Sequence of protein 1:
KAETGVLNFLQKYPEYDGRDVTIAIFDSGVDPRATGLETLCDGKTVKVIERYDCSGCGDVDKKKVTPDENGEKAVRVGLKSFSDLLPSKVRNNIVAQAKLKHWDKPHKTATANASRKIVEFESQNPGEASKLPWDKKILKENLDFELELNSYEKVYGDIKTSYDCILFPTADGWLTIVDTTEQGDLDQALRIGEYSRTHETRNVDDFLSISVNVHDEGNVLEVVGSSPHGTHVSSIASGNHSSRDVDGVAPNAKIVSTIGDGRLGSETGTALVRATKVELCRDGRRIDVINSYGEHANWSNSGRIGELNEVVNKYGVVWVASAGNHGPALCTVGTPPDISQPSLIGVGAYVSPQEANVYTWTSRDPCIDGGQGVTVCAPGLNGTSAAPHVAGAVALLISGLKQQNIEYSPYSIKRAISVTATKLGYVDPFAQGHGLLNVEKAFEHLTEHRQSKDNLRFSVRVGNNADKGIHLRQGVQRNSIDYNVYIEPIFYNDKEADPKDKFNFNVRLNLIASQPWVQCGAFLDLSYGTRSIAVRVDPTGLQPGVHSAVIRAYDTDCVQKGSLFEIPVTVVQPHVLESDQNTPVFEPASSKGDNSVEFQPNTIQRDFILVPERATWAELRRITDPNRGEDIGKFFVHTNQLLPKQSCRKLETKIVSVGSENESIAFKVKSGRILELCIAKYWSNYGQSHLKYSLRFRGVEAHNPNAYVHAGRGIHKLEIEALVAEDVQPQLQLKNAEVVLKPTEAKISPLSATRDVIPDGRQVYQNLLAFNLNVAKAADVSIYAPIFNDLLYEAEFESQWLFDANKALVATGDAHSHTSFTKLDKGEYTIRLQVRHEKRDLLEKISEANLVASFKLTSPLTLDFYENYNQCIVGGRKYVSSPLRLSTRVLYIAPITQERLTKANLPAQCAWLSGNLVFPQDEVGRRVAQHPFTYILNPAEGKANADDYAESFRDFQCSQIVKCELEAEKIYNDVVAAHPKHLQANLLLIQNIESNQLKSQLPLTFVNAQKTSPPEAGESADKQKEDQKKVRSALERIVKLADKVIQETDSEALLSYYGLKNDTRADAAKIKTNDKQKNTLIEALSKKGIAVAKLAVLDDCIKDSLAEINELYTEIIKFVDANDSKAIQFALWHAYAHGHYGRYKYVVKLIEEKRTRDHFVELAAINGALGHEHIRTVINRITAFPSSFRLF

Contacts between the two chains:
Residue Y790 in protein 2 is in contact with residue N788 in protein 1 (closest heavy-atom distance 3.4 Å).
Residue R796 in protein 2 is in contact with residue W997 in protein 1 (closest heavy-atom distance 3.1 Å).
Residue K800 in protein 2 interacts with residue Q726 in protein 1 (closest heavy-atom distance 3.2 Å).
Residue Y954 in protein 2 is in contact with residue L874 in protein 1 (closest heavy-atom distance 3.4 Å).
Residue Q726 in protein 2 interacts with residue E802 in protein 1 (closest heavy-atom distance 3.5 Å).
Residue N788 in protein 2 interacts with residue V791 in protein 1 (closest heavy-atom distance 3.1 Å).
Residue V959 in protein 2 is in contact with residue L927 in protein 1 (closest heavy-atom distance 3.3 Å).
Residue F1110 in protein 2 interacts with residue F1113 in protein 1 (closest heavy-atom distance 3.5 Å).
Residue K825 in protein 2 interacts with residue Q983 in protein 1 (closest heavy-atom distance 3.3 Å).
Residue A1101 in protein 2 contacts residue E1122 in protein 1 (closest heavy-atom distance 3.3 Å).
Residue E1122 in protein 2 is in contact with residue A1101 in protein 1 (closest heavy-atom distance 3.3 Å).
Residue N788 in protein 2 contacts residue Y790 in protein 1 (closest heavy-atom distance 3.4 Å).
Residue T982 in protein 2 interacts with residue E933 in protein 1 (closest heavy-atom distance 3.3 Å).
Residue F880 in protein 2 interacts with residue I958 in protein 1 (closest heavy-atom distance 3.5 Å).
Residue N955 in protein 2 is in contact with residue S350 in protein 1 (closest heavy-atom distance 2.6 Å).
Residue Q726 in protein 2 interacts with residue K800 in protein 1 (closest heavy-atom distance 3.2 Å).
Residue N788 in protein 2 interacts with residue A789 in protein 1 (closest heavy-atom distance 2.8 Å).
Residue A1025 in protein 2 interacts with residue Q994 in protein 1 (closest heavy-atom distance 2.9 Å).
Residue N1154 in protein 2 interacts with residue K1100 in protein 1 (closest heavy-atom distance 2.7 Å).
Residue W997 in protein 2 contacts residue H793 in protein 1 (closest heavy-atom distance 3.5 Å).
Residue T973 in protein 2 interacts with residue R755 in protein 1 (closest heavy-atom distance 2.9 Å).
Residue R755 in protein 2 contacts residue T973 in protein 1 (closest heavy-atom distance 2.9 Å).
Residue Q994 in protein 2 contacts residue A1025 in protein 1 (closest heavy-atom distance 2.9 Å).
Residue K1120 in protein 2 is in contact with residue K1100 in protein 1 (closest heavy-atom distance 3.0 Å).
Residue K930 in protein 2 contacts residue V959 in protein 1 (closest heavy-atom distance 2.9 Å).
Residue E933 in protein 2 contacts residue Q983 in protein 1 (closest heavy-atom distance 3.1 Å).
Residue Q994 in protein 2 contacts residue E1026 in protein 1 (closest heavy-atom distance 3.0 Å).
Residue K1100 in protein 2 is in contact with residue K1120 in protein 1 (closest heavy-atom distance 3.0 Å).
Residue S1109 in protein 2 interacts with residue F1113 in protein 1 (closest heavy-atom distance 3.1 Å).
Residue Q983 in protein 2 is in contact with residue E933 in protein 1 (closest heavy-atom distance 3.1 Å).
Residue L874 in protein 2 contacts residue Y954 in protein 1 (closest heavy-atom distance 3.4 Å).
Residue S350 in protein 2 contacts residue N955 in protein 1 (closest heavy-atom distance 2.6 Å).
Residue Y954 in protein 2 contacts residue W347 in protein 1 (closest heavy-atom distance 3.5 Å).
Residue E877 in protein 2 is in contact with residue N955 in protein 1 (closest heavy-atom distance 2.9 Å).
Residue I958 in protein 2 is in contact with residue F880 in protein 1 (closest heavy-atom distance 3.5 Å).
Residue V791 in protein 2 contacts residue N788 in protein 1 (closest heavy-atom distance 3.1 Å).
Residue N955 in protein 2 is in contact with residue E877 in protein 1 (closest heavy-atom distance 2.9 Å).
Residue I870 in protein 2 is in contact with residue Y954 in protein 1 (closest heavy-atom distance 2.8 Å).
Residue S1109 in protein 2 contacts residue Q1117 in protein 1 (closest heavy-atom distance 3.0 Å).
Residue G795 in protein 2 interacts with residue N935 in protein 1 (closest heavy-atom distance 3.0 Å).
Residue W347 in protein 2 is in contact with residue Y954 in protein 1 (closest heavy-atom distance 3.5 Å).
Residue N935 in protein 2 contacts residue G795 in protein 1 (closest heavy-atom distance 3.0 Å).
Residue N955 in protein 2 contacts residue E879 in protein 1 (closest heavy-atom distance 3.5 Å).
Residue E802 in protein 2 contacts residue Q726 in protein 1 (closest heavy-atom distance 3.5 Å).
Residue Q983 in protein 2 contacts residue K825 in protein 1 (closest heavy-atom distance 3.3 Å).
Residue E879 in protein 2 interacts with residue N955 in protein 1 (closest heavy-atom distance 3.5 Å).
Residue H793 in protein 2 contacts residue W997 in protein 1 (closest heavy-atom distance 3.5 Å).
Residue F1113 in protein 2 contacts residue F1110 in protein 1 (closest heavy-atom distance 3.5 Å).
Residue F1113 in protein 2 interacts with residue S1109 in protein 1 (closest heavy-atom distance 3.1 Å).
Residue W997 in protein 2 interacts with residue R796 in protein 1 (closest heavy-atom distance 3.1 Å).
Residue V959 in protein 2 contacts residue K930 in protein 1 (closest heavy-atom distance 2.9 Å).
Residue A789 in protein 2 is in contact with residue N788 in protein 1 (closest heavy-atom distance 2.8 Å).
Residue L927 in protein 2 interacts with residue V959 in protein 1 (closest heavy-atom distance 3.3 Å).
Residue K1100 in protein 2 contacts residue N1154 in protein 1 (closest heavy-atom distance 2.7 Å).
Residue K1120 in protein 2 interacts with residue A1101 in protein 1 (closest heavy-atom distance 2.7 Å).
Residue Q1117 in protein 2 is in contact with residue S1109 in protein 1 (closest heavy-atom distance 3.0 Å).
Residue Y954 in protein 2 is in contact with residue I870 in protein 1 (closest heavy-atom distance 2.8 Å).
Residue E1026 in protein 2 contacts residue Q994 in protein 1 (closest heavy-atom distance 3.0 Å).
Residue E933 in protein 2 interacts with residue T982 in protein 1 (closest heavy-atom distance 3.3 Å).
Residue A1101 in protein 2 contacts residue K1120 in protein 1 (closest heavy-atom distance 2.7 Å).

Sequence of protein 2:
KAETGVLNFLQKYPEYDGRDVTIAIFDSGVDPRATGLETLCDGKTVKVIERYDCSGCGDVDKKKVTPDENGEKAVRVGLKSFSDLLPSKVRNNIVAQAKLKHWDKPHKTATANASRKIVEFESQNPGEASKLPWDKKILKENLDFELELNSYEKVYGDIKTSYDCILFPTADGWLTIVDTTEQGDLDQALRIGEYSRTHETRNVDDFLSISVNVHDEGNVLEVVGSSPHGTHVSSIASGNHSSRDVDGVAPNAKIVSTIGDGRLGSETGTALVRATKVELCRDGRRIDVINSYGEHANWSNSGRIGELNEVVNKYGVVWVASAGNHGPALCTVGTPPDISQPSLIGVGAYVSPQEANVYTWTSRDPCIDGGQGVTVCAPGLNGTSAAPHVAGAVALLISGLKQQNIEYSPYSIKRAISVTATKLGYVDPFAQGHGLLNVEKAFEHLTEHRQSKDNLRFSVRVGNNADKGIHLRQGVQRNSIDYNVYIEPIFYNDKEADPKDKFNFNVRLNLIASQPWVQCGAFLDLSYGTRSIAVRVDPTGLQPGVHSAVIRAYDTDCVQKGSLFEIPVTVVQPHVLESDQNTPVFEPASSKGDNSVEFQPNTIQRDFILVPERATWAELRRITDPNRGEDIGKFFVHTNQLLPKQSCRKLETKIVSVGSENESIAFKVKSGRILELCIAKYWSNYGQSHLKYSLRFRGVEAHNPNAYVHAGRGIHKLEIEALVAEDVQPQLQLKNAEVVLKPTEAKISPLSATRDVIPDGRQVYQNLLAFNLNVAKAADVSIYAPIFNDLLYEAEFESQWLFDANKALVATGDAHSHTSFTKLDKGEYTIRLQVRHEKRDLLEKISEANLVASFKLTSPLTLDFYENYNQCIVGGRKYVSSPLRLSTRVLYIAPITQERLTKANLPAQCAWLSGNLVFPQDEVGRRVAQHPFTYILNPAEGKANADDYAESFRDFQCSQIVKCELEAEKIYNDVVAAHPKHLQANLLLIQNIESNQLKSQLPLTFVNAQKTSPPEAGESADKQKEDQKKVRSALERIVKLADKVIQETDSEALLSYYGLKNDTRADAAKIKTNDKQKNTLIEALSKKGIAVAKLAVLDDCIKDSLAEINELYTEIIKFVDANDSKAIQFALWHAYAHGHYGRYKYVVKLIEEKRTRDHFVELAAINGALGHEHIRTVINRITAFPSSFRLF

The following describes two proteins that form a bound complex.